Sequence of the first protein:
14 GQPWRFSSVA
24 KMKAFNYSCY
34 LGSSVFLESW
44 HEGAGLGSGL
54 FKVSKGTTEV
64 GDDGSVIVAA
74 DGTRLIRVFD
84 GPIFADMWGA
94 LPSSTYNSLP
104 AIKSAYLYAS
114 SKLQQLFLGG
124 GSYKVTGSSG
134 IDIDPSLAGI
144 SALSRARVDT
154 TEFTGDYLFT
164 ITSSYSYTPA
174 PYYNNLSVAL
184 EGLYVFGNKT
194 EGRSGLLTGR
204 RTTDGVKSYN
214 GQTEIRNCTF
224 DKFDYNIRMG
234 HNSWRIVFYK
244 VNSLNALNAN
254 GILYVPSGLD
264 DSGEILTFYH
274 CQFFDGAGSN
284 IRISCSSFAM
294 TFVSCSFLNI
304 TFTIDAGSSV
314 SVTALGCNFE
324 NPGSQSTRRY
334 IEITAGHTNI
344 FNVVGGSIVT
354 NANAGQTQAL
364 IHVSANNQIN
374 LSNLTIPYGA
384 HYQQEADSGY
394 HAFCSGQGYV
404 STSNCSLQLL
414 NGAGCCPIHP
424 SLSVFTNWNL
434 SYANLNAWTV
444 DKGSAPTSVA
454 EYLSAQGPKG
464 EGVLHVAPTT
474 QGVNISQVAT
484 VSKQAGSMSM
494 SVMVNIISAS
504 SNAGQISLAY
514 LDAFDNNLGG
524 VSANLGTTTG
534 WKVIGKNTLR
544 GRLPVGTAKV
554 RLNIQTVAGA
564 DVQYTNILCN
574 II

Sequence of the second protein:
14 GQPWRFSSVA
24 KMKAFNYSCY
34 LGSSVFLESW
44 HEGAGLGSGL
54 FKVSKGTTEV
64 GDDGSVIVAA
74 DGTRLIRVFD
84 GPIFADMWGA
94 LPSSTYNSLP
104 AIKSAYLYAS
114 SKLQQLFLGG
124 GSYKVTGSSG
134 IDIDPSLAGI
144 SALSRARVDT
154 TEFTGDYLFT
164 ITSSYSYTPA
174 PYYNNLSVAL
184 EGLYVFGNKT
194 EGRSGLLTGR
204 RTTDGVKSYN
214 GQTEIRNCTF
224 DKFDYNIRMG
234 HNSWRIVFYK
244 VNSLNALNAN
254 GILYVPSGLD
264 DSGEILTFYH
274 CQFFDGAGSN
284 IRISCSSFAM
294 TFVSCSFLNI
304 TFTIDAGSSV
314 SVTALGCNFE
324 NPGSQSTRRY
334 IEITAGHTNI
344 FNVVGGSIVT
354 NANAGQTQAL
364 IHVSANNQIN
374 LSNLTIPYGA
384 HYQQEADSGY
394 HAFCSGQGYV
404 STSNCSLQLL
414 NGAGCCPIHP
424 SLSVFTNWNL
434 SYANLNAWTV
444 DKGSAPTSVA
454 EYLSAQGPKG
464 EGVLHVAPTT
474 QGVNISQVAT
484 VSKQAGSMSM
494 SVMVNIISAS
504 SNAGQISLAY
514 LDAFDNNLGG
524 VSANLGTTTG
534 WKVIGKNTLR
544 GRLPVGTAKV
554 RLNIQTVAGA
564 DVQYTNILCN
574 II

This data describes a binding interaction between two proteins.

Residue-level contacts at the interface:
Residue D278 in the first protein contacts residue Y170 in the second protein (closest heavy-atom distance 2.9 Å).
Residue H273 in the first protein contacts residue R238 in the second protein (closest heavy-atom distance 3.2 Å).
Residue Y242 in the first protein interacts with residue R219 in the second protein (closest heavy-atom distance 3.7 Å).
Residue K243 in the first protein interacts with residue N178 in the second protein (closest heavy-atom distance 3.1 Å).
Residue Q15 in the first protein is in contact with residue Q15 in the second protein (closest heavy-atom distance 3.4 Å).
Residue R545 in the first protein interacts with residue Q371 in the second protein (closest heavy-atom distance 3.0 Å).
Residue V548 in the first protein is in contact with residue S426 in the second protein (closest heavy-atom distance 3.7 Å).
Residue Q487 in the first protein interacts with residue S426 in the second protein (closest heavy-atom distance 3.0 Å).
Residue R545 in the first protein is in contact with residue Y402 in the second protein (closest heavy-atom distance 3.4 Å).
Residue R148 in the first protein interacts with residue S180 in the second protein (closest heavy-atom distance 2.4 Å).
Residue H273 in the first protein interacts with residue T270 in the second protein (closest heavy-atom distance 3.5 Å).
Residue N407 in the first protein is in contact with residue S406 in the second protein (closest heavy-atom distance 3.7 Å).
Residue N245 in the first protein interacts with residue P174 in the second protein (closest heavy-atom distance 3.7 Å).
Residue E323 in the first protein is in contact with residue E267 in the second protein (closest heavy-atom distance 3.5 Å).
Residue N376 in the first protein interacts with residue N345 in the second protein (closest heavy-atom distance 3.4 Å).
Residue R18 in the first protein is in contact with residue Q15 in the second protein (closest heavy-atom distance 3.3 Å).
Residue L412 in the first protein interacts with residue H340 in the second protein (closest heavy-atom distance 3.6 Å).
Residue S297 in the first protein is in contact with residue T270 in the second protein (closest heavy-atom distance 2.9 Å).
Residue R148 in the first protein interacts with residue L140 in the second protein (closest heavy-atom distance 3.6 Å).
Residue L413 in the first protein interacts with residue H340 in the second protein (closest heavy-atom distance 3.5 Å).
Residue F277 in the first protein interacts with residue P174 in the second protein (closest heavy-atom distance 3.6 Å).
Residue Q487 in the first protein interacts with residue S424 in the second protein (closest heavy-atom distance 3.6 Å).
Residue Y187 in the first protein is in contact with residue L179 in the second protein (closest heavy-atom distance 3.8 Å).
Residue N519 in the first protein interacts with residue N439 in the second protein (closest heavy-atom distance 3.7 Å).
Residue N220 in the first protein contacts residue N178 in the second protein (closest heavy-atom distance 3.0 Å).
Residue T222 in the first protein contacts residue N178 in the second protein (closest heavy-atom distance 3.2 Å).
Residue N220 in the first protein interacts with residue E217 in the second protein (closest heavy-atom distance 2.9 Å).
Residue K243 in the first protein is in contact with residue E217 in the second protein (closest heavy-atom distance 2.4 Å).
Residue T222 in the first protein contacts residue L179 in the second protein (closest heavy-atom distance 3.6 Å).
Residue Y187 in the first protein contacts residue Y175 in the second protein (closest heavy-atom distance 3.0 Å).
Residue H273 in the first protein is in contact with residue Q215 in the second protein (closest heavy-atom distance 2.9 Å).
Residue N376 in the first protein contacts residue V347 in the second protein (closest heavy-atom distance 3.3 Å).
Residue T222 in the first protein is in contact with residue Y175 in the second protein (closest heavy-atom distance 3.5 Å).
Residue S350 in the first protein interacts with residue A292 in the second protein (closest heavy-atom distance 3.5 Å).
Residue N245 in the first protein contacts residue N178 in the second protein (closest heavy-atom distance 3.1 Å).
Residue S299 in the first protein is in contact with residue R238 in the second protein (closest heavy-atom distance 2.5 Å).
Residue L521 in the first protein interacts with residue Y435 in the second protein (closest heavy-atom distance 3.2 Å).
Residue G319 in the first protein contacts residue I268 in the second protein (closest heavy-atom distance 3.5 Å).
Residue S297 in the first protein is in contact with residue Y272 in the second protein (closest heavy-atom distance 3.5 Å).
Residue E41 in the first protein interacts with residue S37 in the second protein (closest heavy-atom distance 3.5 Å).
Residue G348 in the first protein contacts residue T316 in the second protein (closest heavy-atom distance 3.5 Å).
Residue N407 in the first protein contacts residue N373 in the second protein (closest heavy-atom distance 2.7 Å).
Residue N248 in the first protein is in contact with residue Y175 in the second protein (closest heavy-atom distance 3.8 Å).
Residue R148 in the first protein interacts with residue S139 in the second protein (closest heavy-atom distance 3.4 Å).
Residue N220 in the first protein interacts with residue L179 in the second protein (closest heavy-atom distance 3.3 Å).
Residue G549 in the first protein contacts residue T429 in the second protein (closest heavy-atom distance 3.2 Å).
Residue S350 in the first protein is in contact with residue S314 in the second protein (closest heavy-atom distance 3.5 Å).
Residue K243 in the first protein is in contact with residue Q215 in the second protein (closest heavy-atom distance 2.9 Å).
Residue R18 in the first protein contacts residue P16 in the second protein (closest heavy-atom distance 3.4 Å).
Residue S299 in the first protein contacts residue I268 in the second protein (closest heavy-atom distance 3.6 Å).
Residue L247 in the first protein contacts residue Y175 in the second protein (closest heavy-atom distance 3.6 Å).
Residue Q411 in the first protein contacts residue T341 in the second protein (closest heavy-atom distance 3.8 Å).
Residue Q275 in the first protein contacts residue Q215 in the second protein (closest heavy-atom distance 2.7 Å).
Residue G48 in the first protein is in contact with residue F82 in the second protein (closest heavy-atom distance 3.4 Å).
Residue L49 in the first protein is in contact with residue F82 in the second protein (closest heavy-atom distance 3.4 Å).
Residue N407 in the first protein is in contact with residue S375 in the second protein (closest heavy-atom distance 3.3 Å).
Residue H273 in the first protein interacts with residue V240 in the second protein (closest heavy-atom distance 3.4 Å).
Residue R148 in the first protein interacts with residue P138 in the second protein (closest heavy-atom distance 2.5 Å).
Residue R150 in the first protein contacts residue L116 in the second protein (closest heavy-atom distance 3.5 Å).
Residue V296 in the first protein contacts residue Y272 in the second protein (closest heavy-atom distance 3.3 Å).